Sequence of protein 1:
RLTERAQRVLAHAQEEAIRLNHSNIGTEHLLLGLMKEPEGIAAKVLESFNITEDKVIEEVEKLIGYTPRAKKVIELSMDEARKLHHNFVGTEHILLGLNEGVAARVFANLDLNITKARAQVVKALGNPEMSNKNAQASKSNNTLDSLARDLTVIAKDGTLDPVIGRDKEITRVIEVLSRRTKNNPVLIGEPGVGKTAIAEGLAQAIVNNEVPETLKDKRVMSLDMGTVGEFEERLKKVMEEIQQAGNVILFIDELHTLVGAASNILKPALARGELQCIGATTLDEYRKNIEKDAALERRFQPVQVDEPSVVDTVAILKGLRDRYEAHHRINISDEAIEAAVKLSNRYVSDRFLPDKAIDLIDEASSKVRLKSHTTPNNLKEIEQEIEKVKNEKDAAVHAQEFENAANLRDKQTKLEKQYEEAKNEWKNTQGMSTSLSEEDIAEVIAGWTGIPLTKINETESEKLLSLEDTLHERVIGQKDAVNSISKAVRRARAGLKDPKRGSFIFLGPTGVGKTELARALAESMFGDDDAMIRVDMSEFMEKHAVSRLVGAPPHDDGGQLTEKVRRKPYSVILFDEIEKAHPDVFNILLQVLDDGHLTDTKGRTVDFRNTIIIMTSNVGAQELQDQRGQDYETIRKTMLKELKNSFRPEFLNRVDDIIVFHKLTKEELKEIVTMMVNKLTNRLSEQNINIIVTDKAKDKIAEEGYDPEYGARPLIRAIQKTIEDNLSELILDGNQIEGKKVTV

Sequence of protein 2:
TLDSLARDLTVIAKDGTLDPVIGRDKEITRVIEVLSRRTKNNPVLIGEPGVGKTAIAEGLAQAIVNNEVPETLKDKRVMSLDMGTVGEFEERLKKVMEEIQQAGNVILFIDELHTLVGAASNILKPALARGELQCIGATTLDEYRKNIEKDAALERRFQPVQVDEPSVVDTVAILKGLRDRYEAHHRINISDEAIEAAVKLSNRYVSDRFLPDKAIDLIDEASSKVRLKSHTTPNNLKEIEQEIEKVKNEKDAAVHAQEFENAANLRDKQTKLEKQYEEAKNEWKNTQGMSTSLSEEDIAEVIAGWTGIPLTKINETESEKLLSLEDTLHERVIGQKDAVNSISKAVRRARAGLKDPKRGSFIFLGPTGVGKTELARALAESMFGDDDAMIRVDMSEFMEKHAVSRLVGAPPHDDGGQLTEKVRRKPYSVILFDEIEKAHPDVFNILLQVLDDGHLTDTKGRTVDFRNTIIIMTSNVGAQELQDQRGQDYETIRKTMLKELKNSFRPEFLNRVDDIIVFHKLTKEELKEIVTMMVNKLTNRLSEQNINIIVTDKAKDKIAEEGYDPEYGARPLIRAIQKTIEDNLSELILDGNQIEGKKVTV

Residue-level contacts at the interface:
Residue I22 in protein 1 contacts residue V431 in protein 2 (closest heavy-atom distance 3.8 Å).
Residue H26 in protein 1 interacts with residue K427 in protein 2 (closest heavy-atom distance 3.1 Å).
Residue H26 in protein 1 contacts residue E426 in protein 2 (closest heavy-atom distance 3.0 Å).
Residue G69 in protein 1 is in contact with residue E435 in protein 2 (closest heavy-atom distance 3.8 Å).
Residue R23 in protein 1 interacts with residue V431 in protein 2 (closest heavy-atom distance 4.0 Å).
Residue I22 in protein 1 interacts with residue H432 in protein 2 (closest heavy-atom distance 2.8 Å).
Residue L24 in protein 1 is in contact with residue N438 in protein 2 (closest heavy-atom distance 4.1 Å).
Residue R23 in protein 1 is in contact with residue A433 in protein 2 (closest heavy-atom distance 3.9 Å).
Residue L67 in protein 1 contacts residue E437 in protein 2 (closest heavy-atom distance 4.2 Å).
Residue A21 in protein 1 contacts residue A430 in protein 2 (closest heavy-atom distance 4.6 Å).
Residue R23 in protein 1 contacts residue E435 in protein 2 (closest heavy-atom distance 4.2 Å).
Residue S27 in protein 1 is in contact with residue E426 in protein 2 (closest heavy-atom distance 5.0 Å).
Residue I68 in protein 1 is in contact with residue F436 in protein 2 (closest heavy-atom distance 4.8 Å).
Residue I68 in protein 1 contacts residue E437 in protein 2 (closest heavy-atom distance 2.8 Å).
Residue A21 in protein 1 interacts with residue A429 in protein 2 (closest heavy-atom distance 4.5 Å).
Residue I22 in protein 1 is in contact with residue A433 in protein 2 (closest heavy-atom distance 3.0 Å).
Residue L24 in protein 1 interacts with residue A430 in protein 2 (closest heavy-atom distance 3.0 Å).
Residue R23 in protein 1 is in contact with residue A429 in protein 2 (closest heavy-atom distance 4.9 Å).
Residue N25 in protein 1 interacts with residue K427 in protein 2 (closest heavy-atom distance 3.6 Å).
Residue L24 in protein 1 interacts with residue V431 in protein 2 (closest heavy-atom distance 4.8 Å).
Residue N25 in protein 1 contacts residue A430 in protein 2 (closest heavy-atom distance 2.8 Å).
Residue I22 in protein 1 interacts with residue A430 in protein 2 (closest heavy-atom distance 3.7 Å).
Residue R23 in protein 1 contacts residue H432 in protein 2 (closest heavy-atom distance 4.4 Å).
Residue G69 in protein 1 is in contact with residue F436 in protein 2 (closest heavy-atom distance 2.8 Å).
Residue S27 in protein 1 is in contact with residue V423 in protein 2 (closest heavy-atom distance 5.0 Å).
Residue I22 in protein 1 interacts with residue A429 in protein 2 (closest heavy-atom distance 3.7 Å).
Residue R23 in protein 1 is in contact with residue A430 in protein 2 (closest heavy-atom distance 3.0 Å).
Residue G69 in protein 1 interacts with residue E437 in protein 2 (closest heavy-atom distance 2.9 Å).
Residue N25 in protein 1 interacts with residue V431 in protein 2 (closest heavy-atom distance 5.0 Å).
Residue N25 in protein 1 is in contact with residue N438 in protein 2 (closest heavy-atom distance 4.9 Å).
Residue H26 in protein 1 contacts residue A430 in protein 2 (closest heavy-atom distance 4.9 Å).

The following describes two proteins that form a bound complex.